Contacts between the two chains:
Residue I109 in protein 1 interacts with residue Y409 in protein 2 (closest heavy-atom distance 4.1 Å).
Residue R497 in protein 1 is in contact with residue R326 in protein 2 (closest heavy-atom distance 4.0 Å).
Residue G106 in protein 1 contacts residue Y409 in protein 2 (closest heavy-atom distance 4.6 Å).
Residue M505 in protein 1 is in contact with residue L307 in protein 2 (closest heavy-atom distance 4.6 Å).
Residue Y501 in protein 1 interacts with residue Y335 in protein 2 (closest heavy-atom distance 3.7 Å).
Residue N506 in protein 1 interacts with residue W333 in protein 2 (closest heavy-atom distance 3.4 Å).
Residue W675 in protein 1 interacts with residue L271 in protein 2 (closest heavy-atom distance 4.5 Å).
Residue L640 in protein 1 is in contact with residue K275 in protein 2 (closest heavy-atom distance 4.8 Å).
Residue E668 in protein 1 contacts residue F268 in protein 2 (closest heavy-atom distance 4.2 Å).
Residue R497 in protein 1 contacts residue V308 in protein 2 (closest heavy-atom distance 3.2 Å).
Residue R497 in protein 1 is in contact with residue L310 in protein 2 (closest heavy-atom distance 4.3 Å).
Residue E673 in protein 1 contacts residue M274 in protein 2 (closest heavy-atom distance 3.8 Å).
Residue Y501 in protein 1 contacts residue N336 in protein 2 (closest heavy-atom distance 2.7 Å).
Residue F670 in protein 1 interacts with residue W333 in protein 2 (closest heavy-atom distance 4.7 Å).
Residue G106 in protein 1 interacts with residue L412 in protein 2 (closest heavy-atom distance 3.9 Å).
Residue E668 in protein 1 interacts with residue G267 in protein 2 (closest heavy-atom distance 4.2 Å).
Residue N506 in protein 1 interacts with residue N334 in protein 2 (closest heavy-atom distance 3.1 Å).
Residue E498 in protein 1 is in contact with residue F327 in protein 2 (closest heavy-atom distance 4.4 Å).
Residue P108 in protein 1 contacts residue S408 in protein 2 (closest heavy-atom distance 3.7 Å).
Residue N506 in protein 1 contacts residue F327 in protein 2 (closest heavy-atom distance 3.9 Å).
Residue W675 in protein 1 contacts residue R270 in protein 2 (closest heavy-atom distance 4.3 Å).
Residue F670 in protein 1 contacts residue F327 in protein 2 (closest heavy-atom distance 4.3 Å).
Residue M505 in protein 1 contacts residue F327 in protein 2 (closest heavy-atom distance 4.6 Å).
Residue M526 in protein 1 interacts with residue V308 in protein 2 (closest heavy-atom distance 3.6 Å).
Residue E498 in protein 1 contacts residue R326 in protein 2 (closest heavy-atom distance 3.5 Å).
Residue Y501 in protein 1 contacts residue R326 in protein 2 (closest heavy-atom distance 4.2 Å).
Residue V669 in protein 1 interacts with residue F268 in protein 2 (closest heavy-atom distance 3.3 Å).
Residue F670 in protein 1 is in contact with residue F268 in protein 2 (closest heavy-atom distance 4.0 Å).
Residue M505 in protein 1 interacts with residue N336 in protein 2 (closest heavy-atom distance 3.5 Å).
Residue E40 in protein 1 interacts with residue L310 in protein 2 (closest heavy-atom distance 2.8 Å).
Residue D494 in protein 1 interacts with residue R326 in protein 2 (closest heavy-atom distance 3.8 Å).
Residue T671 in protein 1 interacts with residue R270 in protein 2 (closest heavy-atom distance 3.4 Å).
Residue Y501 in protein 1 contacts residue F327 in protein 2 (closest heavy-atom distance 4.0 Å).
Residue P108 in protein 1 contacts residue K407 in protein 2 (closest heavy-atom distance 4.8 Å).
Residue S672 in protein 1 contacts residue R270 in protein 2 (closest heavy-atom distance 3.7 Å).
Residue T671 in protein 1 is in contact with residue F268 in protein 2 (closest heavy-atom distance 4.1 Å).
Residue Y501 in protein 1 contacts residue L307 in protein 2 (closest heavy-atom distance 3.7 Å).
Residue G106 in protein 1 contacts residue S408 in protein 2 (closest heavy-atom distance 3.5 Å).
Residue G106 in protein 1 contacts residue F410 in protein 2 (closest heavy-atom distance 4.0 Å).
Residue E673 in protein 1 is in contact with residue R270 in protein 2 (closest heavy-atom distance 2.4 Å).
Residue R504 in protein 1 is in contact with residue L307 in protein 2 (closest heavy-atom distance 3.5 Å).
Residue Y501 in protein 1 contacts residue V308 in protein 2 (closest heavy-atom distance 4.0 Å).
Residue R497 in protein 1 contacts residue G309 in protein 2 (closest heavy-atom distance 3.4 Å).
Residue W502 in protein 1 contacts residue F327 in protein 2 (closest heavy-atom distance 4.0 Å).
Residue L640 in protein 1 interacts with residue L271 in protein 2 (closest heavy-atom distance 4.6 Å).
Residue L640 in protein 1 is in contact with residue M274 in protein 2 (closest heavy-atom distance 4.1 Å).
Residue W502 in protein 1 interacts with residue W333 in protein 2 (closest heavy-atom distance 4.1 Å).
Residue W675 in protein 1 contacts residue M274 in protein 2 (closest heavy-atom distance 3.4 Å).
Residue M505 in protein 1 interacts with residue N334 in protein 2 (closest heavy-atom distance 4.0 Å).
Residue L107 in protein 1 is in contact with residue Y409 in protein 2 (closest heavy-atom distance 4.2 Å).
Residue N506 in protein 1 interacts with residue G332 in protein 2 (closest heavy-atom distance 4.3 Å).
Residue G106 in protein 1 interacts with residue D411 in protein 2 (closest heavy-atom distance 4.2 Å).
Residue P108 in protein 1 is in contact with residue Y409 in protein 2 (closest heavy-atom distance 3.2 Å).
Residue E40 in protein 1 contacts residue G309 in protein 2 (closest heavy-atom distance 3.3 Å).
Residue L105 in protein 1 interacts with residue L412 in protein 2 (closest heavy-atom distance 4.4 Å).
Residue Y501 in protein 1 contacts residue D306 in protein 2 (closest heavy-atom distance 3.2 Å).
Residue W104 in protein 1 interacts with residue Y456 in protein 2 (closest heavy-atom distance 4.5 Å).
Residue L107 in protein 1 is in contact with residue F410 in protein 2 (closest heavy-atom distance 4.2 Å).
Residue D636 in protein 1 contacts residue L271 in protein 2 (closest heavy-atom distance 3.6 Å).
Residue Q639 in protein 1 is in contact with residue L271 in protein 2 (closest heavy-atom distance 4.5 Å).

Sequence of protein 1:
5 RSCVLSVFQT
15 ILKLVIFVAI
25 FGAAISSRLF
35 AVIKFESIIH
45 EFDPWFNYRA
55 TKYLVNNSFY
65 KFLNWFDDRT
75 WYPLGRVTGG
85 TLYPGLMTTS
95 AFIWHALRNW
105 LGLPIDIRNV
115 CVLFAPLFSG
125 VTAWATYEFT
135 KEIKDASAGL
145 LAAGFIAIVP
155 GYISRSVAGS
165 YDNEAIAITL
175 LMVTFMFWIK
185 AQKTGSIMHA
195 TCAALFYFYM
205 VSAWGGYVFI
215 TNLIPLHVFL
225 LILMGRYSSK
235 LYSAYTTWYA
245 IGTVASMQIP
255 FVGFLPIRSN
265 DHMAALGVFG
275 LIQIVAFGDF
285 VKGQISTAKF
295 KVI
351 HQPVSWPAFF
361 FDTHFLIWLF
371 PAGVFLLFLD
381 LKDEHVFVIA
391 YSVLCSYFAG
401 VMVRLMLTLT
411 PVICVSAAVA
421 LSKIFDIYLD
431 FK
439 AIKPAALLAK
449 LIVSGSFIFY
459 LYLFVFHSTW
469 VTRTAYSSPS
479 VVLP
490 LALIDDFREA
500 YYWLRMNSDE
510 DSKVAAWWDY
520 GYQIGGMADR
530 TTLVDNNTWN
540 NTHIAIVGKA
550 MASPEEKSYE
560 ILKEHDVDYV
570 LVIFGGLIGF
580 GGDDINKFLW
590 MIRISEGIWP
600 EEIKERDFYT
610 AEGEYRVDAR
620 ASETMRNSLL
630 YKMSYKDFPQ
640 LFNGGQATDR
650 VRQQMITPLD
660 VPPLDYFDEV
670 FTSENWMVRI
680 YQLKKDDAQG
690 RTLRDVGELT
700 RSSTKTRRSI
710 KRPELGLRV

Sequence of protein 2:
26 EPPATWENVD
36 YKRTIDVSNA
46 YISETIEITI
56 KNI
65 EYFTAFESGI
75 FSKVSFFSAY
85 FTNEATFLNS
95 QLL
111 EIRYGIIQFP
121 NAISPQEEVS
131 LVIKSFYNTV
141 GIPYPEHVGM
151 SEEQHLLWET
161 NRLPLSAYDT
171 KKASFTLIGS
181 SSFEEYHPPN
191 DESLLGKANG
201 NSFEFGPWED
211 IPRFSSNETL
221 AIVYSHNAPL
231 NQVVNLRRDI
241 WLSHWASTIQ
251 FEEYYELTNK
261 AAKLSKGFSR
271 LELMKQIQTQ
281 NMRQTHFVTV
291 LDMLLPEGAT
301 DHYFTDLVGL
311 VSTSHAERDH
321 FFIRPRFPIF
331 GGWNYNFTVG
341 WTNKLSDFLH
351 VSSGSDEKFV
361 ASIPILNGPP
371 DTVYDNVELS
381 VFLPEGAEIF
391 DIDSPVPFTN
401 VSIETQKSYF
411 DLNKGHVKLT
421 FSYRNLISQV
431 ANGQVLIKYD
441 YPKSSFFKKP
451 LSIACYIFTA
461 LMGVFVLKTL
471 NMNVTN

The following describes two proteins that form a bound complex.